Sequence of chain A:
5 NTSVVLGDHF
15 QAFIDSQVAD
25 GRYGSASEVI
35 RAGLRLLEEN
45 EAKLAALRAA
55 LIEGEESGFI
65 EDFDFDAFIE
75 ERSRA

The following describes two proteins that form a bound complex.

Sequence of chain B:
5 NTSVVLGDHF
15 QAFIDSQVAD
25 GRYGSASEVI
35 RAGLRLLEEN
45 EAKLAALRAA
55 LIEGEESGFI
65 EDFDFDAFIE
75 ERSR

Interface contacts:
Residue L40 in chain A is in contact with residue L41 in chain B (closest heavy-atom distance 4.1 Å).
Residue E42 in chain A contacts residue F14 in chain B (closest heavy-atom distance 3.8 Å).
Residue L41 in chain A contacts residue Y27 in chain B (closest heavy-atom distance 3.7 Å).
Residue T6 in chain A interacts with residue Q15 in chain B (closest heavy-atom distance 3.1 Å).
Residue L41 in chain A contacts residue G37 in chain B (closest heavy-atom distance 4.2 Å).
Residue R35 in chain A interacts with residue F14 in chain B (closest heavy-atom distance 3.9 Å).
Residue L10 in chain A contacts residue N5 in chain B (closest heavy-atom distance 4.0 Å).
Residue R35 in chain A interacts with residue V9 in chain B (closest heavy-atom distance 2.6 Å).
Residue V9 in chain A interacts with residue S31 in chain B (closest heavy-atom distance 3.7 Å).
Residue V9 in chain A is in contact with residue N5 in chain B (closest heavy-atom distance 3.9 Å).
Residue L41 in chain A interacts with residue L40 in chain B (closest heavy-atom distance 3.7 Å).
Residue H13 in chain A is in contact with residue E42 in chain B (closest heavy-atom distance 2.8 Å).
Residue I34 in chain A interacts with residue V8 in chain B (closest heavy-atom distance 3.5 Å).
Residue S7 in chain A contacts residue T6 in chain B (closest heavy-atom distance 3.2 Å).
Residue V8 in chain A is in contact with residue T6 in chain B (closest heavy-atom distance 2.6 Å).
Residue F17 in chain A contacts residue L41 in chain B (closest heavy-atom distance 4.1 Å).
Residue V33 in chain A contacts residue L38 in chain B (closest heavy-atom distance 4.0 Å).
Residue L38 in chain A contacts residue G37 in chain B (closest heavy-atom distance 4.3 Å).
Residue E45 in chain A contacts residue Q21 in chain B (closest heavy-atom distance 3.9 Å).
Residue E42 in chain A is in contact with residue H13 in chain B (closest heavy-atom distance 2.7 Å).
Residue F14 in chain A contacts residue R39 in chain B (closest heavy-atom distance 3.5 Å).
Residue S31 in chain A interacts with residue V9 in chain B (closest heavy-atom distance 3.2 Å).
Residue R35 in chain A interacts with residue G11 in chain B (closest heavy-atom distance 4.1 Å).
Residue N5 in chain A contacts residue S7 in chain B (closest heavy-atom distance 4.0 Å).
Residue V8 in chain A contacts residue S31 in chain B (closest heavy-atom distance 3.8 Å).
Residue V8 in chain A interacts with residue I34 in chain B (closest heavy-atom distance 3.2 Å).
Residue L38 in chain A interacts with residue I18 in chain B (closest heavy-atom distance 3.9 Å).
Residue T6 in chain A interacts with residue V8 in chain B (closest heavy-atom distance 2.7 Å).
Residue S7 in chain A contacts residue N5 in chain B (closest heavy-atom distance 4.0 Å).
Residue F14 in chain A interacts with residue R35 in chain B (closest heavy-atom distance 3.9 Å).
Residue V9 in chain A is in contact with residue R35 in chain B (closest heavy-atom distance 2.5 Å).
Residue R39 in chain A contacts residue F14 in chain B (closest heavy-atom distance 3.8 Å).
Residue Q15 in chain A interacts with residue T6 in chain B (closest heavy-atom distance 3.9 Å).
Residue T6 in chain A interacts with residue S7 in chain B (closest heavy-atom distance 3.4 Å).
Residue L40 in chain A contacts residue L40 in chain B (closest heavy-atom distance 4.0 Å).
Residue N5 in chain A is in contact with residue V9 in chain B (closest heavy-atom distance 3.4 Å).
Residue S31 in chain A interacts with residue V8 in chain B (closest heavy-atom distance 3.4 Å).
Residue F14 in chain A interacts with residue E42 in chain B (closest heavy-atom distance 3.4 Å).
Residue E42 in chain A is in contact with residue F17 in chain B (closest heavy-atom distance 3.4 Å).
Residue L38 in chain A contacts residue F14 in chain B (closest heavy-atom distance 3.7 Å).
Residue L41 in chain A contacts residue A36 in chain B (closest heavy-atom distance 4.2 Å).
Residue V33 in chain A interacts with residue L41 in chain B (closest heavy-atom distance 3.6 Å).
Residue T6 in chain A contacts residue L10 in chain B (closest heavy-atom distance 2.4 Å).
Residue L41 in chain A is in contact with residue V33 in chain B (closest heavy-atom distance 3.6 Å).
Residue G37 in chain A contacts residue L41 in chain B (closest heavy-atom distance 3.9 Å).
Residue L38 in chain A interacts with residue I34 in chain B (closest heavy-atom distance 4.3 Å).
Residue F17 in chain A contacts residue L38 in chain B (closest heavy-atom distance 4.3 Å).
Residue Y27 in chain A interacts with residue L41 in chain B (closest heavy-atom distance 3.5 Å).
Residue A36 in chain A is in contact with residue L41 in chain B (closest heavy-atom distance 4.1 Å).
Residue L41 in chain A is in contact with residue F17 in chain B (closest heavy-atom distance 3.7 Å).
Residue G37 in chain A interacts with residue G37 in chain B (closest heavy-atom distance 3.3 Å).
Residue N5 in chain A contacts residue V8 in chain B (closest heavy-atom distance 3.1 Å).
Residue F17 in chain A is in contact with residue E42 in chain B (closest heavy-atom distance 3.6 Å).
Residue L38 in chain A contacts residue V33 in chain B (closest heavy-atom distance 3.8 Å).
Residue F14 in chain A contacts residue L38 in chain B (closest heavy-atom distance 3.7 Å).
Residue L38 in chain A interacts with residue F17 in chain B (closest heavy-atom distance 4.1 Å).
Residue L10 in chain A contacts residue T6 in chain B (closest heavy-atom distance 3.3 Å).
Residue V8 in chain A interacts with residue N5 in chain B (closest heavy-atom distance 3.3 Å).
Residue I34 in chain A interacts with residue I34 in chain B (closest heavy-atom distance 3.7 Å).
Residue V8 in chain A contacts residue V8 in chain B (closest heavy-atom distance 4.2 Å).